Sequence of chain B:
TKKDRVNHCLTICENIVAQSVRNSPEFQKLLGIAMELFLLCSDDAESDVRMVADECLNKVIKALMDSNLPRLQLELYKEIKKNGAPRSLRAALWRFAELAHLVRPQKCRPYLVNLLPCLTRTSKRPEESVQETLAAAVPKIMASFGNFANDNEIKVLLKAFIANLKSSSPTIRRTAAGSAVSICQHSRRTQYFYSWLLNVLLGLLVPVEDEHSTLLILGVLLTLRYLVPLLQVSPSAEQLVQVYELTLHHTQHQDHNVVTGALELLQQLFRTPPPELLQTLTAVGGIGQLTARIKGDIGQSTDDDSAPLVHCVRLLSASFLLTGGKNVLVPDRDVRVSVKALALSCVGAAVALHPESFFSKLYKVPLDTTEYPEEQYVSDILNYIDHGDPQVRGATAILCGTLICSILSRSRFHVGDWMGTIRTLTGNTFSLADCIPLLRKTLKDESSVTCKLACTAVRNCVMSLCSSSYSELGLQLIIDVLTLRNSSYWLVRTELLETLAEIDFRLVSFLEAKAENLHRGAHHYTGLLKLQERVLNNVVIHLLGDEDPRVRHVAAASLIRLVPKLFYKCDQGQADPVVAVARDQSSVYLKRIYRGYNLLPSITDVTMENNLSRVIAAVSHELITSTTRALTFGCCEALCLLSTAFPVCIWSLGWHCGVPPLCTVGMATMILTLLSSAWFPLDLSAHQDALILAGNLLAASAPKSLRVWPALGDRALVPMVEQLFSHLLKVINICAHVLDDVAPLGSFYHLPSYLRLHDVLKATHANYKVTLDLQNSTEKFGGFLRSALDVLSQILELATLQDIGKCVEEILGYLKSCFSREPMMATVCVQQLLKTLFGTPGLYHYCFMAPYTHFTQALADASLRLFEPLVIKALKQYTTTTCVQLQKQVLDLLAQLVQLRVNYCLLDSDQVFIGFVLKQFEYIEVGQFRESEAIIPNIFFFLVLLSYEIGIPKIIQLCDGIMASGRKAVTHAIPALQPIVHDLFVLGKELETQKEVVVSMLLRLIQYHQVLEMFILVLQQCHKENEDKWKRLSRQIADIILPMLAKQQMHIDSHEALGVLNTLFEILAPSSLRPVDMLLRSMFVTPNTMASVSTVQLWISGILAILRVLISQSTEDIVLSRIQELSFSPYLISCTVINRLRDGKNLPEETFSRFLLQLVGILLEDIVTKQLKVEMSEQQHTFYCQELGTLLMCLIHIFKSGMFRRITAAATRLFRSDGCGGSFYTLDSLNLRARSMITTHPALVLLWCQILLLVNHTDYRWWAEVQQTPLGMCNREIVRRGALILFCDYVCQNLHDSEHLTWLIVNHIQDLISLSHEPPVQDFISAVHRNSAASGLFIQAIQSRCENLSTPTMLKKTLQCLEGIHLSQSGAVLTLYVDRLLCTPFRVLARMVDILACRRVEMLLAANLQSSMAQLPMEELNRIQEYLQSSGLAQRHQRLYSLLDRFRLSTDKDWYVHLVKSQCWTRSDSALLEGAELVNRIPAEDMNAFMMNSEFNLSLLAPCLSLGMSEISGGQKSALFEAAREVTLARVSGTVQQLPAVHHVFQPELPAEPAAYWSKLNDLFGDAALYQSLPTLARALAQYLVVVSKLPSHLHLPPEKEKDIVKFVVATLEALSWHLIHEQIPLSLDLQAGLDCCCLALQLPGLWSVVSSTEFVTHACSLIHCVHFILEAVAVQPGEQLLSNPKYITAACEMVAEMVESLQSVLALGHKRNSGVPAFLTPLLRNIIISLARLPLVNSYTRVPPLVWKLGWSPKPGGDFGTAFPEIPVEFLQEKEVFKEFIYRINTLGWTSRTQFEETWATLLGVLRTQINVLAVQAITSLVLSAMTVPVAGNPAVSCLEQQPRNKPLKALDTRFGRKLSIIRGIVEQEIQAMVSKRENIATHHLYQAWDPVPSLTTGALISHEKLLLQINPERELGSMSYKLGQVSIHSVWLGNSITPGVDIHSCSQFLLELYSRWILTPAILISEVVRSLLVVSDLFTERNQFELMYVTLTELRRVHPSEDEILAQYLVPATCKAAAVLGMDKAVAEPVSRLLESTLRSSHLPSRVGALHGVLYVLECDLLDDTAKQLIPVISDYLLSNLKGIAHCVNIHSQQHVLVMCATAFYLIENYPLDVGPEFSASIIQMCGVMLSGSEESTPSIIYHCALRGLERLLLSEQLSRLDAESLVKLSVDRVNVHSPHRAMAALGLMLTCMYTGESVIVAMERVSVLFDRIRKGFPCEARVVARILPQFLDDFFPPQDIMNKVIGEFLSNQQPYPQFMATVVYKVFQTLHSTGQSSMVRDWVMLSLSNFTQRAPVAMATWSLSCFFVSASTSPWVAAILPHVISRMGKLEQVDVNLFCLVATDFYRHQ

Sequence of chain A:
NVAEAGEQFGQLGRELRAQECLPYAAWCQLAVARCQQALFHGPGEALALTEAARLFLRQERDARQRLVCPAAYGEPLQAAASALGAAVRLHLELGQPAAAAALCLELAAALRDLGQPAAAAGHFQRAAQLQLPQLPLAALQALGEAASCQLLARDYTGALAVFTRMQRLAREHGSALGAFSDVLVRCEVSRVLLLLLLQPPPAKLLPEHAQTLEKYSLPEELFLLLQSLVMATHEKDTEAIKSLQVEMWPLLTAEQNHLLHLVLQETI

Residue-level contacts at the interface:
Residue Y2719 in chain B interacts with residue Y114 in chain A (closest heavy-atom distance 3.2 Å).
Residue R1111 in chain B contacts residue A261 in chain A (closest heavy-atom distance 3.5 Å).
Residue N2561 in chain B interacts with residue V109 in chain A (closest heavy-atom distance 3.3 Å).
Residue Q2933 in chain B is in contact with residue A160 in chain A (closest heavy-atom distance 3.5 Å).
Residue Q2847 in chain B contacts residue E116 in chain A (closest heavy-atom distance 2.9 Å).
Residue C1154 in chain B contacts residue P177 in chain A (closest heavy-atom distance 3.2 Å).
Residue G2490 in chain B interacts with residue A350 in chain A (closest heavy-atom distance 3.4 Å).
Residue N2561 in chain B contacts residue P111 in chain A (closest heavy-atom distance 3.3 Å).
Residue L2378 in chain B contacts residue Q341 in chain A (closest heavy-atom distance 3.3 Å).
Residue I2376 in chain B contacts residue W345 in chain A (closest heavy-atom distance 3.5 Å).
Residue H1153 in chain B contacts residue L259 in chain A (closest heavy-atom distance 3.4 Å).
Residue R1111 in chain B contacts residue G260 in chain A (closest heavy-atom distance 2.9 Å).
Residue H1118 in chain B is in contact with residue E186 in chain A (closest heavy-atom distance 3.6 Å).
Residue R2113 in chain B interacts with residue M327 in chain A (closest heavy-atom distance 3.4 Å).
Residue V2110 in chain B is in contact with residue Q323 in chain A (closest heavy-atom distance 3.5 Å).
Residue Q2383 in chain B contacts residue H357 in chain A (closest heavy-atom distance 3.1 Å).
Residue N2561 in chain B contacts residue C110 in chain A (closest heavy-atom distance 3.3 Å).
Residue Q2933 in chain B contacts residue Q157 in chain A (closest heavy-atom distance 3.1 Å).
Residue Y2848 in chain B interacts with residue Y114 in chain A (closest heavy-atom distance 3.3 Å).
Residue R2672 in chain B is in contact with residue R195 in chain A (closest heavy-atom distance 3.0 Å).
Residue P2492 in chain B contacts residue H354 in chain A (closest heavy-atom distance 3.2 Å).
Residue S2670 in chain B interacts with residue R195 in chain A (closest heavy-atom distance 3.0 Å).
Residue E2975 in chain B contacts residue Q170 in chain A (closest heavy-atom distance 3.4 Å).
Residue I2930 in chain B contacts residue R167 in chain A (closest heavy-atom distance 3.4 Å).
Residue S2489 in chain B is in contact with residue A350 in chain A (closest heavy-atom distance 3.3 Å).
Residue F3076 in chain B interacts with residue L280 in chain A (closest heavy-atom distance 3.6 Å).
Residue S2379 in chain B contacts residue W345 in chain A (closest heavy-atom distance 3.3 Å).
Residue F2494 in chain B is in contact with residue H357 in chain A (closest heavy-atom distance 3.5 Å).
Residue P3077 in chain B is in contact with residue Q281 in chain A (closest heavy-atom distance 3.4 Å).
Residue P2074 in chain B is in contact with residue L320 in chain A (closest heavy-atom distance 3.4 Å).
Residue T1124 in chain B interacts with residue R95 in chain A (closest heavy-atom distance 3.0 Å).
Residue F3076 in chain B interacts with residue T198 in chain A (closest heavy-atom distance 3.6 Å).
Residue Q2604 in chain B is in contact with residue Q60 in chain A (closest heavy-atom distance 2.4 Å).
Residue G2484 in chain B is in contact with residue D154 in chain A (closest heavy-atom distance 3.4 Å).
Residue K2554 in chain B contacts residue L108 in chain A (closest heavy-atom distance 3.3 Å).
Residue H2931 in chain B interacts with residue R130 in chain A (closest heavy-atom distance 3.0 Å).
Residue G2484 in chain B is in contact with residue R153 in chain A (closest heavy-atom distance 2.9 Å).
Residue P3019 in chain B is in contact with residue T198 in chain A (closest heavy-atom distance 3.4 Å).
Residue L2378 in chain B interacts with residue K338 in chain A (closest heavy-atom distance 3.5 Å).
Residue F2494 in chain B contacts residue H354 in chain A (closest heavy-atom distance 3.4 Å).
Residue V2491 in chain B is in contact with residue A350 in chain A (closest heavy-atom distance 3.4 Å).
Residue H3017 in chain B is in contact with residue K286 in chain A (closest heavy-atom distance 3.4 Å).
Residue H1118 in chain B contacts residue Q182 in chain A (closest heavy-atom distance 3.3 Å).
Residue R2109 in chain B contacts residue S324 in chain A (closest heavy-atom distance 2.4 Å).
Residue K2078 in chain B interacts with residue E316 in chain A (closest heavy-atom distance 3.4 Å).
Residue L1007 in chain B contacts residue P346 in chain A (closest heavy-atom distance 3.3 Å).
Residue S2615 in chain B is in contact with residue C110 in chain A (closest heavy-atom distance 2.8 Å).
Residue P2884 in chain B interacts with residue E116 in chain A (closest heavy-atom distance 3.3 Å).
Residue V2110 in chain B contacts residue S324 in chain A (closest heavy-atom distance 3.6 Å).
Residue V1156 in chain B interacts with residue Q175 in chain A (closest heavy-atom distance 3.3 Å).
Residue F2108 in chain B contacts residue S324 in chain A (closest heavy-atom distance 3.3 Å).
Residue R2809 in chain B interacts with residue A112 in chain A (closest heavy-atom distance 3.5 Å).
Residue E2841 in chain B contacts residue W68 in chain A (closest heavy-atom distance 3.2 Å).
Residue R2158 in chain B contacts residue E331 in chain A (closest heavy-atom distance 3.0 Å).
Residue H3020 in chain B is in contact with residue D196 in chain A (closest heavy-atom distance 2.5 Å).
Residue S2219 in chain B interacts with residue E335 in chain A (closest heavy-atom distance 2.4 Å).
Residue E2843 in chain B is in contact with residue W68 in chain A (closest heavy-atom distance 2.8 Å).
Residue S2379 in chain B contacts residue Q341 in chain A (closest heavy-atom distance 2.3 Å).
Residue H2678 in chain B is in contact with residue Q361 in chain A (closest heavy-atom distance 3.3 Å).
Residue A1114 in chain B is in contact with residue Q182 in chain A (closest heavy-atom distance 3.5 Å).

This data describes a binding interaction between two proteins.